Sequence of the first protein:
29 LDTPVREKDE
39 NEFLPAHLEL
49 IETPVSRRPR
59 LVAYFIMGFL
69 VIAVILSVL

Sequence of the second protein:
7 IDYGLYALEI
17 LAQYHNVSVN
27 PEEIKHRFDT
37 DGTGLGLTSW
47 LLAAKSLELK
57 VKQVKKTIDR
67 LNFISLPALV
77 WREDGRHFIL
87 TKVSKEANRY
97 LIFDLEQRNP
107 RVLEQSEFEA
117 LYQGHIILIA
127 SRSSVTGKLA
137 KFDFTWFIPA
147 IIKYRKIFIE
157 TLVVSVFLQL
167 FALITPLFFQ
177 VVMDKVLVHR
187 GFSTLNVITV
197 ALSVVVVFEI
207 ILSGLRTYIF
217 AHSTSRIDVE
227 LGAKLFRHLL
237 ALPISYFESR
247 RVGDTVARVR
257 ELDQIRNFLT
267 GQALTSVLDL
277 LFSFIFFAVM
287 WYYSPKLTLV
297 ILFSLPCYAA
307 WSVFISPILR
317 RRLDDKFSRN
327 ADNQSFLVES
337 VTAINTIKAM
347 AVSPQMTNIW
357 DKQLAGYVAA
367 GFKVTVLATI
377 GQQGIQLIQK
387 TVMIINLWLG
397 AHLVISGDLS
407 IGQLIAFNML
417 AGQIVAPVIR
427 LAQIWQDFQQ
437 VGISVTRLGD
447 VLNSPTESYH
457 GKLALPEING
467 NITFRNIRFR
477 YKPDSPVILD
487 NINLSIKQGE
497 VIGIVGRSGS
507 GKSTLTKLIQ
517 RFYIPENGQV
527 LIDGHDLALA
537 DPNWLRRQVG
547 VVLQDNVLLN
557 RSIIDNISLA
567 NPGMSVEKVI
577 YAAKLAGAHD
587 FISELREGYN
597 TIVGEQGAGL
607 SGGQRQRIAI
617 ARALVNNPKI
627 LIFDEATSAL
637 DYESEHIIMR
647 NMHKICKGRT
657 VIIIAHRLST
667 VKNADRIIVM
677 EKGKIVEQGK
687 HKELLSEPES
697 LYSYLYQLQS

Residue-level contacts at the interface:
Residue I153 in the second protein is in contact with residue S54 in the first protein (closest heavy-atom distance 3.7 Å).
Residue I215 in the second protein is in contact with residue R56 in the first protein (closest heavy-atom distance 4.0 Å).
Residue K51 in the second protein contacts residue L48 in the first protein (closest heavy-atom distance 4.2 Å).
Residue I207 in the second protein is in contact with residue F63 in the first protein (closest heavy-atom distance 3.7 Å).
Residue V225 in the second protein is in contact with residue P43 in the first protein (closest heavy-atom distance 4.0 Å).
Residue F204 in the second protein contacts residue G66 in the first protein (closest heavy-atom distance 4.1 Å).
Residue V196 in the second protein interacts with residue L74 in the first protein (closest heavy-atom distance 4.1 Å).
Residue R222 in the second protein is in contact with residue V53 in the first protein (closest heavy-atom distance 3.5 Å).
Residue A197 in the second protein contacts residue L74 in the first protein (closest heavy-atom distance 3.8 Å).
Residue T44 in the second protein is in contact with residue A44 in the first protein (closest heavy-atom distance 4.0 Å).
Residue E156 in the second protein contacts residue P57 in the first protein (closest heavy-atom distance 3.5 Å).
Residue E156 in the second protein contacts residue R56 in the first protein (closest heavy-atom distance 3.5 Å).
Residue K152 in the second protein interacts with residue P52 in the first protein (closest heavy-atom distance 4.4 Å).
Residue K149 in the second protein interacts with residue T51 in the first protein (closest heavy-atom distance 4.3 Å).
Residue T44 in the second protein is in contact with residue L48 in the first protein (closest heavy-atom distance 3.6 Å).
Residue E226 in the second protein contacts residue L46 in the first protein (closest heavy-atom distance 3.9 Å).
Residue K152 in the second protein interacts with residue V53 in the first protein (closest heavy-atom distance 4.5 Å).
Residue R151 in the second protein is in contact with residue T51 in the first protein (closest heavy-atom distance 4.0 Å).
Residue E156 in the second protein interacts with residue S54 in the first protein (closest heavy-atom distance 3.1 Å).
Residue H218 in the second protein is in contact with residue E40 in the first protein (closest heavy-atom distance 3.4 Å).
Residue H218 in the second protein contacts residue F41 in the first protein (closest heavy-atom distance 3.7 Å).
Residue S221 in the second protein interacts with residue F41 in the first protein (closest heavy-atom distance 3.6 Å).
Residue Y150 in the second protein interacts with residue L46 in the first protein (closest heavy-atom distance 4.4 Å).
Residue K149 in the second protein is in contact with residue I49 in the first protein (closest heavy-atom distance 3.6 Å).
Residue I215 in the second protein interacts with residue S54 in the first protein (closest heavy-atom distance 3.9 Å).
Residue L211 in the second protein interacts with residue R56 in the first protein (closest heavy-atom distance 4.1 Å).
Residue T44 in the second protein interacts with residue H45 in the first protein (closest heavy-atom distance 4.2 Å).
Residue F163 in the second protein interacts with residue I64 in the first protein (closest heavy-atom distance 3.5 Å).
Residue K149 in the second protein is in contact with residue L46 in the first protein (closest heavy-atom distance 3.0 Å).
Residue K149 in the second protein is in contact with residue E50 in the first protein (closest heavy-atom distance 4.2 Å).
Residue L47 in the second protein is in contact with residue L48 in the first protein (closest heavy-atom distance 3.8 Å).
Residue K149 in the second protein interacts with residue P52 in the first protein (closest heavy-atom distance 3.4 Å).
Residue L211 in the second protein is in contact with residue L59 in the first protein (closest heavy-atom distance 4.2 Å).
Residue F204 in the second protein interacts with residue I70 in the first protein (closest heavy-atom distance 3.5 Å).
Residue L48 in the second protein is in contact with residue E47 in the first protein (closest heavy-atom distance 3.8 Å).
Residue H218 in the second protein contacts residue R55 in the first protein (closest heavy-atom distance 4.1 Å).
Residue R222 in the second protein is in contact with residue F41 in the first protein (closest heavy-atom distance 3.9 Å).
Residue L48 in the second protein interacts with residue L48 in the first protein (closest heavy-atom distance 3.9 Å).
Residue R222 in the second protein interacts with residue E40 in the first protein (closest heavy-atom distance 4.3 Å).
Residue L48 in the second protein interacts with residue A44 in the first protein (closest heavy-atom distance 3.8 Å).
Residue Y150 in the second protein contacts residue P52 in the first protein (closest heavy-atom distance 3.5 Å).
Residue E156 in the second protein interacts with residue V60 in the first protein (closest heavy-atom distance 3.1 Å).
Residue I153 in the second protein contacts residue P52 in the first protein (closest heavy-atom distance 3.5 Å).
Residue R222 in the second protein contacts residue S54 in the first protein (closest heavy-atom distance 4.2 Å).
Residue Y214 in the second protein is in contact with residue R55 in the first protein (closest heavy-atom distance 3.1 Å).
Residue V225 in the second protein is in contact with residue L46 in the first protein (closest heavy-atom distance 3.7 Å).
Residue V159 in the second protein is in contact with residue I64 in the first protein (closest heavy-atom distance 4.5 Å).
Residue L211 in the second protein is in contact with residue F63 in the first protein (closest heavy-atom distance 3.5 Å).
Residue Y214 in the second protein interacts with residue R56 in the first protein (closest heavy-atom distance 4.1 Å).
Residue F204 in the second protein is in contact with residue F67 in the first protein (closest heavy-atom distance 3.4 Å).
Residue L208 in the second protein interacts with residue F63 in the first protein (closest heavy-atom distance 4.4 Å).
Residue R222 in the second protein interacts with residue L46 in the first protein (closest heavy-atom distance 3.6 Å).
Residue R222 in the second protein interacts with residue P52 in the first protein (closest heavy-atom distance 3.5 Å).
Residue F204 in the second protein interacts with residue F63 in the first protein (closest heavy-atom distance 4.3 Å).
Residue F167 in the second protein contacts residue F67 in the first protein (closest heavy-atom distance 3.4 Å).
Residue K51 in the second protein is in contact with residue E47 in the first protein (closest heavy-atom distance 3.0 Å).
Residue I153 in the second protein is in contact with residue V53 in the first protein (closest heavy-atom distance 3.9 Å).
Residue V160 in the second protein is in contact with residue V60 in the first protein (closest heavy-atom distance 3.6 Å).
Residue V225 in the second protein contacts residue F41 in the first protein (closest heavy-atom distance 3.2 Å).
Residue A229 in the second protein is in contact with residue P43 in the first protein (closest heavy-atom distance 3.8 Å).

The following describes two proteins that form a bound complex.